These two protein chains interact to form a complex.

Interface contacts:
Residue T165 in the first protein contacts residue Y3 in the second protein (closest heavy-atom distance 4.2 Å).
Residue Y46 in the first protein interacts with residue P7 in the second protein (closest heavy-atom distance 4.5 Å).
Residue V171 in the first protein interacts with residue Y3 in the second protein (closest heavy-atom distance 3.5 Å).
Residue I45 in the first protein is in contact with residue R10 in the second protein (closest heavy-atom distance 2.7 Å).
Residue N75 in the first protein is in contact with residue Y5 in the second protein (closest heavy-atom distance 3.4 Å).
Residue S178 in the first protein contacts residue Y3 in the second protein (closest heavy-atom distance 4.3 Å).
Residue W175 in the first protein is in contact with residue Y3 in the second protein (closest heavy-atom distance 3.8 Å).
Residue L169 in the first protein interacts with residue Y3 in the second protein (closest heavy-atom distance 4.1 Å).
Residue I163 in the first protein interacts with residue Y3 in the second protein (closest heavy-atom distance 2.9 Å).
Residue F159 in the first protein contacts residue P7 in the second protein (closest heavy-atom distance 3.3 Å).
Residue E176 in the first protein contacts residue W2 in the second protein (closest heavy-atom distance 4.3 Å).
Residue S178 in the first protein contacts residue W2 in the second protein (closest heavy-atom distance 3.1 Å).
Residue C157 in the first protein is in contact with residue R10 in the second protein (closest heavy-atom distance 3.6 Å).
Residue Y72 in the first protein is in contact with residue P6 in the second protein (closest heavy-atom distance 3.6 Å).
Residue I163 in the first protein contacts residue S1 in the second protein (closest heavy-atom distance 3.9 Å).
Residue G179 in the first protein interacts with residue W2 in the second protein (closest heavy-atom distance 3.9 Å).
Residue E176 in the first protein interacts with residue S4 in the second protein (closest heavy-atom distance 2.7 Å).
Residue Y164 in the first protein is in contact with residue S1 in the second protein (closest heavy-atom distance 3.4 Å).
Residue K174 in the first protein interacts with residue P6 in the second protein (closest heavy-atom distance 4.6 Å).
Residue L161 in the first protein is in contact with residue Y3 in the second protein (closest heavy-atom distance 4.0 Å).
Residue I163 in the first protein interacts with residue W2 in the second protein (closest heavy-atom distance 3.3 Å).
Residue D160 in the first protein is in contact with residue P6 in the second protein (closest heavy-atom distance 3.7 Å).
Residue Y164 in the first protein is in contact with residue W2 in the second protein (closest heavy-atom distance 3.1 Å).
Residue R107 in the first protein interacts with residue W2 in the second protein (closest heavy-atom distance 3.9 Å).
Residue S178 in the first protein interacts with residue S4 in the second protein (closest heavy-atom distance 3.9 Å).
Residue P47 in the first protein is in contact with residue R10 in the second protein (closest heavy-atom distance 4.5 Å).
Residue Y72 in the first protein interacts with residue P7 in the second protein (closest heavy-atom distance 3.5 Å).
Residue Y46 in the first protein contacts residue R10 in the second protein (closest heavy-atom distance 3.4 Å).
Residue P180 in the first protein is in contact with residue W2 in the second protein (closest heavy-atom distance 3.8 Å).
Residue Y72 in the first protein interacts with residue P8 in the second protein (closest heavy-atom distance 3.8 Å).
Residue V93 in the first protein interacts with residue W2 in the second protein (closest heavy-atom distance 4.0 Å).
Residue W175 in the first protein interacts with residue Y5 in the second protein (closest heavy-atom distance 3.4 Å).
Residue S158 in the first protein contacts residue R10 in the second protein (closest heavy-atom distance 4.6 Å).
Residue Y72 in the first protein is in contact with residue Y5 in the second protein (closest heavy-atom distance 2.6 Å).
Residue L162 in the first protein contacts residue W2 in the second protein (closest heavy-atom distance 4.0 Å).
Residue K91 in the first protein interacts with residue W2 in the second protein (closest heavy-atom distance 3.6 Å).
Residue D160 in the first protein contacts residue S4 in the second protein (closest heavy-atom distance 2.9 Å).
Residue K174 in the first protein contacts residue Y5 in the second protein (closest heavy-atom distance 3.5 Å).
Residue E177 in the first protein is in contact with residue Y3 in the second protein (closest heavy-atom distance 3.8 Å).
Residue E177 in the first protein is in contact with residue W2 in the second protein (closest heavy-atom distance 3.8 Å).
Residue L162 in the first protein interacts with residue Y3 in the second protein (closest heavy-atom distance 3.5 Å).
Residue K167 in the first protein contacts residue S1 in the second protein (closest heavy-atom distance 3.4 Å).
Residue L161 in the first protein is in contact with residue Y5 in the second protein (closest heavy-atom distance 3.2 Å).
Residue T165 in the first protein contacts residue S1 in the second protein (closest heavy-atom distance 2.9 Å).
Residue D160 in the first protein contacts residue Y5 in the second protein (closest heavy-atom distance 3.9 Å).
Residue V76 in the first protein is in contact with residue Y5 in the second protein (closest heavy-atom distance 3.9 Å).
Residue E176 in the first protein is in contact with residue Y3 in the second protein (closest heavy-atom distance 3.2 Å).
Residue E176 in the first protein is in contact with residue Y5 in the second protein (closest heavy-atom distance 4.9 Å).
Residue L69 in the first protein interacts with residue P8 in the second protein (closest heavy-atom distance 4.3 Å).
Residue E68 in the first protein is in contact with residue P8 in the second protein (closest heavy-atom distance 3.7 Å).
Residue E176 in the first protein contacts residue P6 in the second protein (closest heavy-atom distance 4.2 Å).
Residue Y46 in the first protein is in contact with residue P8 in the second protein (closest heavy-atom distance 4.6 Å).
Residue W175 in the first protein is in contact with residue S4 in the second protein (closest heavy-atom distance 3.2 Å).
Residue L161 in the first protein interacts with residue S4 in the second protein (closest heavy-atom distance 3.5 Å).
Residue E177 in the first protein interacts with residue S4 in the second protein (closest heavy-atom distance 4.8 Å).
Residue L69 in the first protein contacts residue P7 in the second protein (closest heavy-atom distance 4.4 Å).
Residue L162 in the first protein interacts with residue S4 in the second protein (closest heavy-atom distance 3.6 Å).
Residue D160 in the first protein contacts residue P7 in the second protein (closest heavy-atom distance 4.3 Å).
Residue K174 in the first protein interacts with residue S4 in the second protein (closest heavy-atom distance 3.7 Å).
Residue D166 in the first protein contacts residue S1 in the second protein (closest heavy-atom distance 4.6 Å).

Sequence of the second protein:
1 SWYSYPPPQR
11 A

Sequence of the first protein:
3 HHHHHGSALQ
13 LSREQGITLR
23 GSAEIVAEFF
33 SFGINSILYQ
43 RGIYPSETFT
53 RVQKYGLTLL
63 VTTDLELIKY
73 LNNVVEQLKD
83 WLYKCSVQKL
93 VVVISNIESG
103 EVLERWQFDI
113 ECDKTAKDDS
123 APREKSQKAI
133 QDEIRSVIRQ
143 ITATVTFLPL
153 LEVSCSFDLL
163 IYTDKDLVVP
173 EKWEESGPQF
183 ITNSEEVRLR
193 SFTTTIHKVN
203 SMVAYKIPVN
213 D